Residue-level contacts at the interface:
Residue E66 in the first protein is in contact with residue L65 in the second protein (closest heavy-atom distance 4.2 Å).
Residue E66 in the first protein interacts with residue T68 in the second protein (closest heavy-atom distance 2.8 Å).
Residue T67 in the first protein interacts with residue L65 in the second protein (closest heavy-atom distance 3.6 Å).
Residue W59 in the first protein interacts with residue L69 in the second protein (closest heavy-atom distance 3.9 Å).
Residue M63 in the first protein is in contact with residue L65 in the second protein (closest heavy-atom distance 4.9 Å).
Residue M63 in the first protein is in contact with residue T68 in the second protein (closest heavy-atom distance 3.6 Å).
Residue M63 in the first protein contacts residue L69 in the second protein (closest heavy-atom distance 4.3 Å).
Residue M63 in the first protein interacts with residue W66 in the second protein (closest heavy-atom distance 3.6 Å).

Sequence of the second protein:
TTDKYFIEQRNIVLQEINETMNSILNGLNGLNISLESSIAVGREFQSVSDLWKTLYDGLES

This data describes a binding interaction between two proteins.

Sequence of the first protein:
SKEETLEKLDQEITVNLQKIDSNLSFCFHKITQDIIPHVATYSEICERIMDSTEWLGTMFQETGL